Sequence of chain A:
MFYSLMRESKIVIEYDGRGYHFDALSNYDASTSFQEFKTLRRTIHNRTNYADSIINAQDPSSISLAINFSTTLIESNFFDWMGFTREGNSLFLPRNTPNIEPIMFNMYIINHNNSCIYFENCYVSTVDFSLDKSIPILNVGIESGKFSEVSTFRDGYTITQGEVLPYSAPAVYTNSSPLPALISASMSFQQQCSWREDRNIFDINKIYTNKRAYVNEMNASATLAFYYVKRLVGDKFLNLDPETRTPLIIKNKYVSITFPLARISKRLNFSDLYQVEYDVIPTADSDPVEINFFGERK

Residue-level contacts at the interface:
Residue R247 in chain B contacts residue Q161 in chain A (closest heavy-atom distance 4.4 Å).
Residue S246 in chain B interacts with residue L25 in chain A (closest heavy-atom distance 4.9 Å).
Residue F255 in chain B contacts residue K133 in chain A (closest heavy-atom distance 3.5 Å).
Residue M245 in chain B is in contact with residue R7 in chain A (closest heavy-atom distance 3.1 Å).
Residue M245 in chain B interacts with residue Y28 in chain A (closest heavy-atom distance 4.5 Å).
Residue L240 in chain B is in contact with residue S134 in chain A (closest heavy-atom distance 4.1 Å).
Residue L240 in chain B contacts residue I135 in chain A (closest heavy-atom distance 3.9 Å).
Residue F61 in chain B interacts with residue E8 in chain A (closest heavy-atom distance 3.1 Å).
Residue V244 in chain B is in contact with residue V164 in chain A (closest heavy-atom distance 4.0 Å).
Residue S246 in chain B interacts with residue D23 in chain A (closest heavy-atom distance 2.7 Å).
Residue N243 in chain B is in contact with residue N68 in chain A (closest heavy-atom distance 3.1 Å).
Residue S254 in chain B interacts with residue Y167 in chain A (closest heavy-atom distance 4.0 Å).
Residue L240 in chain B is in contact with residue K133 in chain A (closest heavy-atom distance 3.3 Å).
Residue L240 in chain B is in contact with residue Y167 in chain A (closest heavy-atom distance 3.7 Å).
Residue M245 in chain B interacts with residue L25 in chain A (closest heavy-atom distance 3.2 Å).
Residue F61 in chain B contacts residue R7 in chain A (closest heavy-atom distance 3.5 Å).
Residue M245 in chain B contacts residue M6 in chain A (closest heavy-atom distance 3.2 Å).
Residue V244 in chain B is in contact with residue R7 in chain A (closest heavy-atom distance 4.8 Å).
Residue N62 in chain B interacts with residue R7 in chain A (closest heavy-atom distance 3.8 Å).
Residue I45 in chain B is in contact with residue L5 in chain A (closest heavy-atom distance 3.7 Å).
Residue V47 in chain B is in contact with residue Y3 in chain A (closest heavy-atom distance 3.6 Å).
Residue F61 in chain B contacts residue L5 in chain A (closest heavy-atom distance 3.7 Å).
Residue D63 in chain B contacts residue R7 in chain A (closest heavy-atom distance 3.7 Å).
Residue V244 in chain B contacts residue N68 in chain A (closest heavy-atom distance 4.4 Å).
Residue I252 in chain B interacts with residue P166 in chain A (closest heavy-atom distance 3.9 Å).
Residue N243 in chain B contacts residue S26 in chain A (closest heavy-atom distance 2.4 Å).
Residue M245 in chain B interacts with residue N27 in chain A (closest heavy-atom distance 4.1 Å).
Residue T55 in chain B is in contact with residue Y3 in chain A (closest heavy-atom distance 2.6 Å).
Residue K59 in chain B interacts with residue L5 in chain A (closest heavy-atom distance 4.3 Å).
Residue M245 in chain B contacts residue S9 in chain A (closest heavy-atom distance 4.5 Å).
Residue V244 in chain B is in contact with residue S26 in chain A (closest heavy-atom distance 4.6 Å).
Residue R247 in chain B is in contact with residue A24 in chain A (closest heavy-atom distance 3.5 Å).
Residue V244 in chain B contacts residue D23 in chain A (closest heavy-atom distance 4.5 Å).
Residue I252 in chain B interacts with residue Y167 in chain A (closest heavy-atom distance 3.5 Å).
Residue I252 in chain B is in contact with residue L165 in chain A (closest heavy-atom distance 3.2 Å).
Residue I45 in chain B contacts residue R7 in chain A (closest heavy-atom distance 4.4 Å).
Residue H129 in chain B interacts with residue Y167 in chain A (closest heavy-atom distance 4.8 Å).
Residue H129 in chain B interacts with residue A169 in chain A (closest heavy-atom distance 4.1 Å).
Residue V244 in chain B is in contact with residue A24 in chain A (closest heavy-atom distance 3.7 Å).
Residue F255 in chain B contacts residue Y167 in chain A (closest heavy-atom distance 4.4 Å).
Residue R247 in chain B interacts with residue G162 in chain A (closest heavy-atom distance 2.7 Å).
Residue P242 in chain B interacts with residue I135 in chain A (closest heavy-atom distance 3.4 Å).
Residue R247 in chain B contacts residue E163 in chain A (closest heavy-atom distance 4.1 Å).
Residue I252 in chain B contacts residue I135 in chain A (closest heavy-atom distance 3.7 Å).
Residue T43 in chain B interacts with residue R7 in chain A (closest heavy-atom distance 4.1 Å).
Residue R247 in chain B is in contact with residue V164 in chain A (closest heavy-atom distance 4.1 Å).
Residue P242 in chain B is in contact with residue N68 in chain A (closest heavy-atom distance 4.0 Å).
Residue R247 in chain B is in contact with residue D23 in chain A (closest heavy-atom distance 3.0 Å).
Residue G253 in chain B is in contact with residue Y167 in chain A (closest heavy-atom distance 4.7 Å).
Residue S246 in chain B contacts residue A24 in chain A (closest heavy-atom distance 4.8 Å).
Residue N243 in chain B interacts with residue L25 in chain A (closest heavy-atom distance 4.5 Å).
Residue P242 in chain B contacts residue V164 in chain A (closest heavy-atom distance 3.7 Å).
Residue I252 in chain B is in contact with residue V164 in chain A (closest heavy-atom distance 3.6 Å).
Residue K59 in chain B contacts residue E8 in chain A (closest heavy-atom distance 3.3 Å).
Residue V244 in chain B is in contact with residue L25 in chain A (closest heavy-atom distance 4.1 Å).
Residue M245 in chain B is in contact with residue S26 in chain A (closest heavy-atom distance 3.2 Å).
Residue T241 in chain B interacts with residue I135 in chain A (closest heavy-atom distance 3.5 Å).
Residue E49 in chain B interacts with residue Y3 in chain A (closest heavy-atom distance 2.6 Å).
Residue L343 in chain B contacts residue L273 in chain A (closest heavy-atom distance 4.9 Å).

Sequence of chain B:
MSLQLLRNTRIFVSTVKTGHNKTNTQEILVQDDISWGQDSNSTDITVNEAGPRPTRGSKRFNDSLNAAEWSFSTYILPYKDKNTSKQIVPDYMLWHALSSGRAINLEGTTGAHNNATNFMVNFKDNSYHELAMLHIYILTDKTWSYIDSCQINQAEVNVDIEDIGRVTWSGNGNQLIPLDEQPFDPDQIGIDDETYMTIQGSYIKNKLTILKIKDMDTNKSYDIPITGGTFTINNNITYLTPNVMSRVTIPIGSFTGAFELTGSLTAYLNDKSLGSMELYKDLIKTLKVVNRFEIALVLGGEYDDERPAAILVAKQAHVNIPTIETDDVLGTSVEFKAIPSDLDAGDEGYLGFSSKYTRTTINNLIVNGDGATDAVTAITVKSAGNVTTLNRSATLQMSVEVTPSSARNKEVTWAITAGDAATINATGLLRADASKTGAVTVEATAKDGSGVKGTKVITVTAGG

These two protein chains interact to form a complex.